Sequence of chain B:
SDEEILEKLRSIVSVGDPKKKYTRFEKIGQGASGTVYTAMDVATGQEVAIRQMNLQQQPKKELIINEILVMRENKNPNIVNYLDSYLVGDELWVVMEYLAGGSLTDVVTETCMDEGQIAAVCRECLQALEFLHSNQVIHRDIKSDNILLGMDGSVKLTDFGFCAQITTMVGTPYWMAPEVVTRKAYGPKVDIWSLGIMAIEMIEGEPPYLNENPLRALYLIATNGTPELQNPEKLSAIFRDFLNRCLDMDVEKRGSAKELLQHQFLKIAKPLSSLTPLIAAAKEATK

Interface contacts:
Residue G161 in chain B contacts residue Y73 in chain A (closest heavy-atom distance 4.0 Å).
Residue L222 in chain B interacts with residue V58 in chain A (closest heavy-atom distance 3.6 Å).
Residue L63 in chain B contacts residue Y73 in chain A (closest heavy-atom distance 3.8 Å).
Residue R223 in chain B is in contact with residue N42 in chain A (closest heavy-atom distance 3.5 Å).
Residue F162 in chain B is in contact with residue M74 in chain A (closest heavy-atom distance 4.1 Å).
Residue L222 in chain B is in contact with residue L37 in chain A (closest heavy-atom distance 3.8 Å).
Residue K60 in chain B interacts with residue Y73 in chain A (closest heavy-atom distance 3.9 Å).
Residue R140 in chain B interacts with residue S75 in chain A (closest heavy-atom distance 2.6 Å).
Residue R140 in chain B interacts with residue K72 in chain A (closest heavy-atom distance 3.2 Å).
Residue H139 in chain B interacts with residue K72 in chain A (closest heavy-atom distance 2.9 Å).
Residue R223 in chain B is in contact with residue I43 in chain A (closest heavy-atom distance 3.9 Å).
Residue L225 in chain B interacts with residue V58 in chain A (closest heavy-atom distance 3.5 Å).
Residue Y226 in chain B interacts with residue V55 in chain A (closest heavy-atom distance 3.9 Å).
Residue D141 in chain B interacts with residue K72 in chain A (closest heavy-atom distance 2.6 Å).
Residue F160 in chain B contacts residue K72 in chain A (closest heavy-atom distance 4.1 Å).
Residue R223 in chain B is in contact with residue S41 in chain A (closest heavy-atom distance 3.4 Å).
Residue T230 in chain B interacts with residue N51 in chain A (closest heavy-atom distance 3.9 Å).
Residue V188 in chain B contacts residue D57 in chain A (closest heavy-atom distance 4.0 Å).
Residue V187 in chain B is in contact with residue F61 in chain A (closest heavy-atom distance 3.2 Å).
Residue Y226 in chain B interacts with residue V58 in chain A (closest heavy-atom distance 3.7 Å).
Residue D159 in chain B is in contact with residue K72 in chain A (closest heavy-atom distance 2.6 Å).
Residue N66 in chain B is in contact with residue F76 in chain A (closest heavy-atom distance 3.9 Å).
Residue I138 in chain B contacts residue F76 in chain A (closest heavy-atom distance 3.5 Å).
Residue V70 in chain B interacts with residue F76 in chain A (closest heavy-atom distance 4.1 Å).
Residue V137 in chain B is in contact with residue F76 in chain A (closest heavy-atom distance 3.9 Å).
Residue M71 in chain B contacts residue M74 in chain A (closest heavy-atom distance 4.1 Å).
Residue R190 in chain B is in contact with residue S64 in chain A (closest heavy-atom distance 3.6 Å).
Residue L222 in chain B is in contact with residue I43 in chain A (closest heavy-atom distance 3.8 Å).
Residue V188 in chain B contacts residue V58 in chain A (closest heavy-atom distance 3.9 Å).
Residue Q136 in chain B is in contact with residue S75 in chain A (closest heavy-atom distance 4.1 Å).
Residue E67 in chain B contacts residue Y73 in chain A (closest heavy-atom distance 3.8 Å).
Residue L222 in chain B interacts with residue Y62 in chain A (closest heavy-atom distance 3.9 Å).
Residue G161 in chain B is in contact with residue K72 in chain A (closest heavy-atom distance 4.2 Å).
Residue Q136 in chain B interacts with residue T77 in chain A (closest heavy-atom distance 2.4 Å).
Residue L222 in chain B interacts with residue S41 in chain A (closest heavy-atom distance 3.8 Å).
Residue R140 in chain B is in contact with residue Y73 in chain A (closest heavy-atom distance 2.7 Å).
Residue V137 in chain B contacts residue M74 in chain A (closest heavy-atom distance 4.0 Å).
Residue Y226 in chain B is in contact with residue I43 in chain A (closest heavy-atom distance 3.7 Å).
Residue M183 in chain B is in contact with residue F61 in chain A (closest heavy-atom distance 3.5 Å).
Residue I138 in chain B contacts residue T77 in chain A (closest heavy-atom distance 3.2 Å).
Residue S33 in chain B contacts residue Q71 in chain A (closest heavy-atom distance 3.1 Å).
Residue R223 in chain B is in contact with residue E47 in chain A (closest heavy-atom distance 2.6 Å).
Residue T189 in chain B contacts residue D57 in chain A (closest heavy-atom distance 3.7 Å).
Residue Y226 in chain B interacts with residue E47 in chain A (closest heavy-atom distance 2.9 Å).
Residue F160 in chain B contacts residue M74 in chain A (closest heavy-atom distance 3.5 Å).
Residue V188 in chain B interacts with residue F61 in chain A (closest heavy-atom distance 3.3 Å).
Residue R190 in chain B interacts with residue F61 in chain A (closest heavy-atom distance 3.7 Å).
Residue R190 in chain B interacts with residue E60 in chain A (closest heavy-atom distance 3.3 Å).
Residue N220 in chain B contacts residue T40 in chain A (closest heavy-atom distance 3.1 Å).
Residue P195 in chain B contacts residue T77 in chain A (closest heavy-atom distance 3.3 Å).
Residue G161 in chain B is in contact with residue M74 in chain A (closest heavy-atom distance 3.7 Å).
Residue V137 in chain B contacts residue S75 in chain A (closest heavy-atom distance 3.7 Å).
Residue N220 in chain B contacts residue S41 in chain A (closest heavy-atom distance 3.5 Å).
Residue F162 in chain B interacts with residue K72 in chain A (closest heavy-atom distance 3.7 Å).
Residue N220 in chain B contacts residue N42 in chain A (closest heavy-atom distance 3.9 Å).
Residue Q136 in chain B contacts residue F76 in chain A (closest heavy-atom distance 3.0 Å).
Residue E67 in chain B interacts with residue M74 in chain A (closest heavy-atom distance 3.2 Å).
Residue I138 in chain B contacts residue S75 in chain A (closest heavy-atom distance 3.1 Å).
Residue F162 in chain B interacts with residue Y73 in chain A (closest heavy-atom distance 3.6 Å).
Residue T230 in chain B contacts residue A54 in chain A (closest heavy-atom distance 3.9 Å).

The following describes two proteins that form a bound complex.

Sequence of chain A:
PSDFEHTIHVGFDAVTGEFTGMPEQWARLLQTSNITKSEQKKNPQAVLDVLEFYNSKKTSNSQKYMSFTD